Sequence of protein 2:
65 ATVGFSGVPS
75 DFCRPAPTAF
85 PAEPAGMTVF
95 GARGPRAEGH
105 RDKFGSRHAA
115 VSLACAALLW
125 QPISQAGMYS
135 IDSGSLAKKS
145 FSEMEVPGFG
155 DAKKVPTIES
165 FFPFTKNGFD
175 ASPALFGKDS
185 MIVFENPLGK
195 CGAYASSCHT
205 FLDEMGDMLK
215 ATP

Sequence of protein 1:
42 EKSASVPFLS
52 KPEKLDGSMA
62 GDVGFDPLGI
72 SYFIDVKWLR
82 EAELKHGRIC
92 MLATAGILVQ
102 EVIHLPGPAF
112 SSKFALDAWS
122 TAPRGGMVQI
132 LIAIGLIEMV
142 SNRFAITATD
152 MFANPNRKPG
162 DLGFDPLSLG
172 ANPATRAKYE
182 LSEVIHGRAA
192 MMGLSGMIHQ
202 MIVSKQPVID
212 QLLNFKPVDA

The following describes two proteins that form a bound complex.

Residue-level contacts at the interface:
Residue R144 in protein 1 interacts with residue G98 in protein 2 (closest heavy-atom distance 3.7 Å).
Residue M152 in protein 1 is in contact with residue G71 in protein 2 (closest heavy-atom distance 3.3 Å).
Residue P107 in protein 1 interacts with residue M185 in protein 2 (closest heavy-atom distance 3.5 Å).
Residue N215 in protein 1 interacts with residue C195 in protein 2 (closest heavy-atom distance 3.8 Å).
Residue A154 in protein 1 is in contact with residue G71 in protein 2 (closest heavy-atom distance 2.9 Å).
Residue N157 in protein 1 is in contact with residue A86 in protein 2 (closest heavy-atom distance 3.5 Å).
Residue F74 in protein 1 contacts residue G68 in protein 2 (closest heavy-atom distance 2.9 Å).
Residue L214 in protein 1 contacts residue T204 in protein 2 (closest heavy-atom distance 3.1 Å).
Residue D76 in protein 1 interacts with residue S70 in protein 2 (closest heavy-atom distance 3.4 Å).
Residue T150 in protein 1 is in contact with residue P73 in protein 2 (closest heavy-atom distance 2.7 Å).
Residue V103 in protein 1 is in contact with residue E189 in protein 2 (closest heavy-atom distance 2.5 Å).
Residue A154 in protein 1 is in contact with residue F84 in protein 2 (closest heavy-atom distance 3.5 Å).
Residue A149 in protein 1 interacts with residue F76 in protein 2 (closest heavy-atom distance 3.7 Å).
Residue N157 in protein 1 interacts with residue P85 in protein 2 (closest heavy-atom distance 3.0 Å).
Residue H105 in protein 1 interacts with residue V187 in protein 2 (closest heavy-atom distance 2.9 Å).
Residue F153 in protein 1 interacts with residue G71 in protein 2 (closest heavy-atom distance 3.0 Å).
Residue R144 in protein 1 contacts residue E87 in protein 2 (closest heavy-atom distance 2.9 Å).
Residue T150 in protein 1 contacts residue F76 in protein 2 (closest heavy-atom distance 3.7 Å).
Residue N215 in protein 1 contacts residue H203 in protein 2 (closest heavy-atom distance 3.1 Å).
Residue D76 in protein 1 contacts residue G68 in protein 2 (closest heavy-atom distance 2.9 Å).
Residue N215 in protein 1 interacts with residue C202 in protein 2 (closest heavy-atom distance 3.5 Å).
Residue L214 in protein 1 interacts with residue P191 in protein 2 (closest heavy-atom distance 3.6 Å).
Residue A149 in protein 1 is in contact with residue G71 in protein 2 (closest heavy-atom distance 2.8 Å).
Residue T150 in protein 1 is in contact with residue G71 in protein 2 (closest heavy-atom distance 3.3 Å).
Residue V103 in protein 1 contacts residue V187 in protein 2 (closest heavy-atom distance 3.5 Å).
Residue L214 in protein 1 is in contact with residue H203 in protein 2 (closest heavy-atom distance 3.0 Å).
Residue I104 in protein 1 contacts residue F188 in protein 2 (closest heavy-atom distance 3.7 Å).
Residue L213 in protein 1 contacts residue T204 in protein 2 (closest heavy-atom distance 3.4 Å).
Residue V103 in protein 1 interacts with residue P191 in protein 2 (closest heavy-atom distance 3.5 Å).
Residue L214 in protein 1 is in contact with residue C202 in protein 2 (closest heavy-atom distance 3.6 Å).
Residue A154 in protein 1 contacts residue P73 in protein 2 (closest heavy-atom distance 3.5 Å).
Residue D151 in protein 1 is in contact with residue G71 in protein 2 (closest heavy-atom distance 3.1 Å).
Residue V103 in protein 1 interacts with residue F188 in protein 2 (closest heavy-atom distance 3.4 Å).
Residue I75 in protein 1 interacts with residue G68 in protein 2 (closest heavy-atom distance 3.7 Å).
Residue A149 in protein 1 contacts residue F69 in protein 2 (closest heavy-atom distance 3.5 Å).
Residue I75 in protein 1 contacts residue F69 in protein 2 (closest heavy-atom distance 3.6 Å).
Residue P107 in protein 1 is in contact with residue S184 in protein 2 (closest heavy-atom distance 3.7 Å).
Residue G164 in protein 1 contacts residue R97 in protein 2 (closest heavy-atom distance 3.3 Å).
Residue D76 in protein 1 is in contact with residue V67 in protein 2 (closest heavy-atom distance 3.3 Å).
Residue R144 in protein 1 interacts with residue R97 in protein 2 (closest heavy-atom distance 2.7 Å).
Residue P218 in protein 1 interacts with residue E208 in protein 2 (closest heavy-atom distance 3.6 Å).
Residue F216 in protein 1 is in contact with residue F205 in protein 2 (closest heavy-atom distance 3.5 Å).
Residue W79 in protein 1 is in contact with residue F69 in protein 2 (closest heavy-atom distance 3.3 Å).
Residue P107 in protein 1 is in contact with residue F180 in protein 2 (closest heavy-atom distance 3.4 Å).
Residue F153 in protein 1 contacts residue S70 in protein 2 (closest heavy-atom distance 3.6 Å).
Residue N157 in protein 1 interacts with residue E87 in protein 2 (closest heavy-atom distance 3.5 Å).
Residue N155 in protein 1 interacts with residue P85 in protein 2 (closest heavy-atom distance 3.1 Å).
Residue K114 in protein 1 is in contact with residue E189 in protein 2 (closest heavy-atom distance 3.0 Å).
Residue D76 in protein 1 contacts residue F69 in protein 2 (closest heavy-atom distance 3.2 Å).
Residue T150 in protein 1 interacts with residue V72 in protein 2 (closest heavy-atom distance 3.0 Å).
Residue D162 in protein 1 contacts residue R97 in protein 2 (closest heavy-atom distance 3.2 Å).
Residue N155 in protein 1 interacts with residue F84 in protein 2 (closest heavy-atom distance 3.3 Å).
Residue I104 in protein 1 interacts with residue V187 in protein 2 (closest heavy-atom distance 3.2 Å).
Residue L213 in protein 1 is in contact with residue F205 in protein 2 (closest heavy-atom distance 3.0 Å).
Residue L106 in protein 1 is in contact with residue F180 in protein 2 (closest heavy-atom distance 3.5 Å).
Residue H105 in protein 1 interacts with residue I186 in protein 2 (closest heavy-atom distance 3.5 Å).
Residue I75 in protein 1 contacts residue V67 in protein 2 (closest heavy-atom distance 3.6 Å).
Residue D166 in protein 1 is in contact with residue M91 in protein 2 (closest heavy-atom distance 3.2 Å).
Residue G164 in protein 1 contacts residue M91 in protein 2 (closest heavy-atom distance 3.4 Å).
Residue F216 in protein 1 interacts with residue H203 in protein 2 (closest heavy-atom distance 2.8 Å).